Sequence of the second protein:
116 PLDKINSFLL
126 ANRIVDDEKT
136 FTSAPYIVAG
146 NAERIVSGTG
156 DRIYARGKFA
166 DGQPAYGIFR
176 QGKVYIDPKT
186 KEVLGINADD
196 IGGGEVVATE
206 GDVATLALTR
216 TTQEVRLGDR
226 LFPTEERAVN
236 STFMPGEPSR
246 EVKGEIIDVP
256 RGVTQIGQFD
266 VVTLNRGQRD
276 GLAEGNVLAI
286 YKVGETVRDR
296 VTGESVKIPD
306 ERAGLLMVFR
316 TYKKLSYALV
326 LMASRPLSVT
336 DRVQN

The following describes two proteins that form a bound complex.

Contacts between the two chains:
Residue A144 in the second protein interacts with residue V292 in the first protein (closest heavy-atom distance 3.1 Å).
Residue A147 in the second protein contacts residue G289 in the first protein (closest heavy-atom distance 5.0 Å).
Residue N146 in the second protein contacts residue E290 in the first protein (closest heavy-atom distance 4.4 Å).
Residue A144 in the second protein contacts residue T291 in the first protein (closest heavy-atom distance 4.5 Å).
Residue G145 in the second protein is in contact with residue T291 in the first protein (closest heavy-atom distance 4.0 Å).
Residue Y159 in the second protein interacts with residue T291 in the first protein (closest heavy-atom distance 4.8 Å).
Residue I142 in the second protein contacts residue V296 in the first protein (closest heavy-atom distance 4.8 Å).
Residue N146 in the second protein contacts residue T291 in the first protein (closest heavy-atom distance 4.9 Å).
Residue A144 in the second protein interacts with residue R293 in the first protein (closest heavy-atom distance 4.8 Å).
Residue G223 in the second protein contacts residue R295 in the first protein (closest heavy-atom distance 4.3 Å).

Sequence of the first protein:
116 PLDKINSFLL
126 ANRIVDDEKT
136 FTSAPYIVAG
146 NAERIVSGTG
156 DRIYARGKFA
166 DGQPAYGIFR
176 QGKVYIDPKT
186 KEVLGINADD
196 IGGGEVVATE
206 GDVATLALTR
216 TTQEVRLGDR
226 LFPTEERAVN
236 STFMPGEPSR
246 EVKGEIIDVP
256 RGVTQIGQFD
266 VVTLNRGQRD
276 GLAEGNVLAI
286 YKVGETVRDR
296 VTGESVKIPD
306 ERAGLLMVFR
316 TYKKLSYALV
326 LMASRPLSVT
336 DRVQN